Sequence of the second protein:
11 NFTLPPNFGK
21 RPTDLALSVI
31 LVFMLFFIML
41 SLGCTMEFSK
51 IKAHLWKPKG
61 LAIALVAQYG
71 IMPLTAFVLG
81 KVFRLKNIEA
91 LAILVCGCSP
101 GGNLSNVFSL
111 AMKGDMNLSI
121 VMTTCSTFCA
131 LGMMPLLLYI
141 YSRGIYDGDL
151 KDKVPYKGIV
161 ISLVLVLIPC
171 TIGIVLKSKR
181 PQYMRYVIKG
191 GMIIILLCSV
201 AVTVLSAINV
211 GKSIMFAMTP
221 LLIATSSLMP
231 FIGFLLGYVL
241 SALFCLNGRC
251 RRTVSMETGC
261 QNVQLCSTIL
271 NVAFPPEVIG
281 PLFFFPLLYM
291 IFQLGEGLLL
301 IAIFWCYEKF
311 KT

Sequence of the first protein:
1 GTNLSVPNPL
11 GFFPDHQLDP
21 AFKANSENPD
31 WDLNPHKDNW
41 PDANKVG

Contacts between the two chains:
Residue I88 in the second protein contacts residue N44 in the first protein (closest heavy-atom distance 3.6 Å).
Residue N262 in the second protein is in contact with residue N8 in the first protein (closest heavy-atom distance 3.7 Å).
Residue N87 in the second protein contacts residue K45 in the first protein (closest heavy-atom distance 2.9 Å).
Residue P155 in the second protein is in contact with residue N3 in the first protein (closest heavy-atom distance 3.5 Å).
Residue G158 in the second protein contacts residue S5 in the first protein (closest heavy-atom distance 3.4 Å).
Residue N87 in the second protein contacts residue D42 in the first protein (closest heavy-atom distance 3.1 Å).
Residue Q264 in the second protein contacts residue P7 in the first protein (closest heavy-atom distance 3.5 Å).
Residue S267 in the second protein interacts with residue P14 in the first protein (closest heavy-atom distance 3.4 Å).
Residue Q264 in the second protein is in contact with residue G11 in the first protein (closest heavy-atom distance 3.4 Å).
Residue S28 in the second protein contacts residue F22 in the first protein (closest heavy-atom distance 3.6 Å).
Residue S162 in the second protein contacts residue P7 in the first protein (closest heavy-atom distance 3.3 Å).
Residue S28 in the second protein is in contact with residue D15 in the first protein (closest heavy-atom distance 3.7 Å).
Residue Y146 in the second protein is in contact with residue D38 in the first protein (closest heavy-atom distance 3.2 Å).
Residue I161 in the second protein interacts with residue V6 in the first protein (closest heavy-atom distance 3.7 Å).
Residue I88 in the second protein interacts with residue A43 in the first protein (closest heavy-atom distance 2.8 Å).
Residue L27 in the second protein is in contact with residue H16 in the first protein (closest heavy-atom distance 3.3 Å).
Residue L85 in the second protein interacts with residue V46 in the first protein (closest heavy-atom distance 3.7 Å).
Residue F274 in the second protein contacts residue D38 in the first protein (closest heavy-atom distance 3.2 Å).
Residue G19 in the second protein is in contact with residue N25 in the first protein (closest heavy-atom distance 2.6 Å).
Residue N87 in the second protein contacts residue A43 in the first protein (closest heavy-atom distance 3.2 Å).
Residue N103 in the second protein interacts with residue P9 in the first protein (closest heavy-atom distance 3.4 Å).
Residue T268 in the second protein interacts with residue S5 in the first protein (closest heavy-atom distance 3.6 Å).
Residue K153 in the second protein interacts with residue N34 in the first protein (closest heavy-atom distance 3.6 Å).
Residue V263 in the second protein contacts residue G11 in the first protein (closest heavy-atom distance 3.4 Å).
Residue V29 in the second protein contacts residue F22 in the first protein (closest heavy-atom distance 3.6 Å).
Residue N271 in the second protein interacts with residue K37 in the first protein (closest heavy-atom distance 3.5 Å).
Residue N87 in the second protein interacts with residue G47 in the first protein (closest heavy-atom distance 3.2 Å).
Residue Y146 in the second protein is in contact with residue W40 in the first protein (closest heavy-atom distance 3.4 Å).
Residue D24 in the second protein interacts with residue N25 in the first protein (closest heavy-atom distance 3.6 Å).
Residue Q264 in the second protein is in contact with residue P14 in the first protein (closest heavy-atom distance 3.3 Å).
Residue Q264 in the second protein contacts residue F13 in the first protein (closest heavy-atom distance 2.4 Å).
Residue L35 in the second protein is in contact with residue L10 in the first protein (closest heavy-atom distance 3.7 Å).
Residue D152 in the second protein interacts with residue T2 in the first protein (closest heavy-atom distance 3.3 Å).
Residue K153 in the second protein is in contact with residue N3 in the first protein (closest heavy-atom distance 3.0 Å).
Residue G158 in the second protein is in contact with residue P7 in the first protein (closest heavy-atom distance 3.2 Å).
Residue N262 in the second protein is in contact with residue P9 in the first protein (closest heavy-atom distance 3.6 Å).
Residue Q264 in the second protein contacts residue N8 in the first protein (closest heavy-atom distance 3.5 Å).
Residue S206 in the second protein interacts with residue F12 in the first protein (closest heavy-atom distance 3.6 Å).
Residue V272 in the second protein contacts residue K37 in the first protein (closest heavy-atom distance 3.0 Å).
Residue K86 in the second protein is in contact with residue N44 in the first protein (closest heavy-atom distance 3.5 Å).
Residue L31 in the second protein interacts with residue H16 in the first protein (closest heavy-atom distance 3.5 Å).
Residue V278 in the second protein contacts residue N39 in the first protein (closest heavy-atom distance 3.5 Å).
Residue L31 in the second protein is in contact with residue L10 in the first protein (closest heavy-atom distance 3.2 Å).
Residue F274 in the second protein interacts with residue W40 in the first protein (closest heavy-atom distance 3.6 Å).
Residue N87 in the second protein interacts with residue W40 in the first protein (closest heavy-atom distance 3.3 Å).
Residue K20 in the second protein contacts residue S26 in the first protein (closest heavy-atom distance 3.4 Å).
Residue V272 in the second protein contacts residue N34 in the first protein (closest heavy-atom distance 3.1 Å).
Residue Q264 in the second protein is in contact with residue H16 in the first protein (closest heavy-atom distance 2.9 Å).
Residue A273 in the second protein contacts residue D38 in the first protein (closest heavy-atom distance 3.2 Å).
Residue P275 in the second protein is in contact with residue N39 in the first protein (closest heavy-atom distance 3.4 Å).
Residue V32 in the second protein contacts residue Q17 in the first protein (closest heavy-atom distance 3.5 Å).
Residue L265 in the second protein is in contact with residue P7 in the first protein (closest heavy-atom distance 3.5 Å).
Residue S267 in the second protein contacts residue F13 in the first protein (closest heavy-atom distance 3.6 Å).
Residue V272 in the second protein contacts residue W31 in the first protein (closest heavy-atom distance 3.6 Å).
Residue V272 in the second protein interacts with residue D32 in the first protein (closest heavy-atom distance 3.6 Å).
Residue P286 in the second protein interacts with residue F12 in the first protein (closest heavy-atom distance 3.5 Å).
Residue L25 in the second protein is in contact with residue N25 in the first protein (closest heavy-atom distance 3.5 Å).
Residue P275 in the second protein contacts residue D38 in the first protein (closest heavy-atom distance 3.2 Å).
Residue I88 in the second protein is in contact with residue W40 in the first protein (closest heavy-atom distance 3.5 Å).
Residue K20 in the second protein contacts residue N25 in the first protein (closest heavy-atom distance 3.7 Å).

This data describes a binding interaction between two proteins.